Contacts between the two chains:
Residue S173 in the first protein contacts residue Y13 in the second protein (closest heavy-atom distance 3.4 Å).
Residue P174 in the first protein contacts residue C9 in the second protein (closest heavy-atom distance 3.9 Å).
Residue K181 in the first protein is in contact with residue G251 in the second protein (closest heavy-atom distance 3.9 Å).
Residue Q211 in the first protein interacts with residue A210 in the second protein (closest heavy-atom distance 3.7 Å).
Residue P174 in the first protein is in contact with residue A247 in the second protein (closest heavy-atom distance 3.8 Å).
Residue C9 in the first protein is in contact with residue P174 in the second protein (closest heavy-atom distance 3.9 Å).
Residue R185 in the first protein is in contact with residue G251 in the second protein (closest heavy-atom distance 2.9 Å).
Residue R165 in the first protein interacts with residue K5 in the second protein (closest heavy-atom distance 3.5 Å).
Residue K167 in the first protein is in contact with residue D14 in the second protein (closest heavy-atom distance 3.5 Å).
Residue Y13 in the first protein interacts with residue Y175 in the second protein (closest heavy-atom distance 3.9 Å).
Residue V177 in the first protein interacts with residue S244 in the second protein (closest heavy-atom distance 3.9 Å).
Residue Y10 in the first protein contacts residue Y175 in the second protein (closest heavy-atom distance 3.4 Å).
Residue S244 in the first protein contacts residue V177 in the second protein (closest heavy-atom distance 3.9 Å).
Residue G251 in the first protein is in contact with residue R185 in the second protein (closest heavy-atom distance 2.9 Å).
Residue S244 in the first protein contacts residue S173 in the second protein (closest heavy-atom distance 3.3 Å).
Residue S173 in the first protein is in contact with residue S244 in the second protein (closest heavy-atom distance 3.3 Å).
Residue S244 in the first protein interacts with residue Q211 in the second protein (closest heavy-atom distance 3.5 Å).
Residue Q211 in the first protein is in contact with residue I214 in the second protein (closest heavy-atom distance 4.0 Å).
Residue P174 in the first protein interacts with residue Y10 in the second protein (closest heavy-atom distance 3.5 Å).
Residue Y13 in the first protein is in contact with residue P174 in the second protein (closest heavy-atom distance 3.6 Å).
Residue K181 in the first protein contacts residue H248 in the second protein (closest heavy-atom distance 2.9 Å).
Residue K5 in the first protein interacts with residue R165 in the second protein (closest heavy-atom distance 3.5 Å).
Residue D8 in the first protein contacts residue R165 in the second protein (closest heavy-atom distance 3.2 Å).
Residue I214 in the first protein contacts residue Q211 in the second protein (closest heavy-atom distance 4.0 Å).
Residue N252 in the first protein is in contact with residue K181 in the second protein (closest heavy-atom distance 2.8 Å).
Residue C218 in the first protein interacts with residue N252 in the second protein (closest heavy-atom distance 3.5 Å).
Residue L178 in the first protein interacts with residue Y10 in the second protein (closest heavy-atom distance 3.4 Å).
Residue I170 in the first protein is in contact with residue Y13 in the second protein (closest heavy-atom distance 3.6 Å).
Residue Y175 in the first protein contacts residue Y10 in the second protein (closest heavy-atom distance 3.4 Å).
Residue G251 in the first protein interacts with residue K181 in the second protein (closest heavy-atom distance 3.9 Å).
Residue Y13 in the first protein interacts with residue S173 in the second protein (closest heavy-atom distance 3.4 Å).
Residue K172 in the first protein contacts residue S244 in the second protein (closest heavy-atom distance 3.4 Å).
Residue I243 in the first protein contacts residue P174 in the second protein (closest heavy-atom distance 3.7 Å).
Residue D14 in the first protein contacts residue K167 in the second protein (closest heavy-atom distance 3.5 Å).
Residue Y10 in the first protein contacts residue L178 in the second protein (closest heavy-atom distance 3.4 Å).
Residue A210 in the first protein contacts residue Q211 in the second protein (closest heavy-atom distance 3.7 Å).
Residue I214 in the first protein contacts residue S215 in the second protein (closest heavy-atom distance 3.6 Å).
Residue D14 in the first protein contacts residue Y175 in the second protein (closest heavy-atom distance 3.0 Å).
Residue Q211 in the first protein is in contact with residue Q211 in the second protein (closest heavy-atom distance 3.8 Å).
Residue A247 in the first protein contacts residue P174 in the second protein (closest heavy-atom distance 3.8 Å).
Residue Y10 in the first protein is in contact with residue R165 in the second protein (closest heavy-atom distance 3.6 Å).
Residue P174 in the first protein interacts with residue I243 in the second protein (closest heavy-atom distance 3.7 Å).
Residue R165 in the first protein contacts residue D8 in the second protein (closest heavy-atom distance 3.2 Å).
Residue H248 in the first protein is in contact with residue V177 in the second protein (closest heavy-atom distance 3.7 Å).
Residue Y175 in the first protein is in contact with residue D14 in the second protein (closest heavy-atom distance 3.0 Å).
Residue S244 in the first protein is in contact with residue P174 in the second protein (closest heavy-atom distance 3.5 Å).
Residue Y175 in the first protein interacts with residue Y13 in the second protein (closest heavy-atom distance 3.9 Å).
Residue R165 in the first protein is in contact with residue Y10 in the second protein (closest heavy-atom distance 3.6 Å).
Residue S215 in the first protein interacts with residue I214 in the second protein (closest heavy-atom distance 3.6 Å).
Residue V177 in the first protein contacts residue H248 in the second protein (closest heavy-atom distance 3.7 Å).
Residue K181 in the first protein interacts with residue N252 in the second protein (closest heavy-atom distance 2.8 Å).
Residue N252 in the first protein contacts residue C218 in the second protein (closest heavy-atom distance 3.5 Å).
Residue Y13 in the first protein contacts residue I170 in the second protein (closest heavy-atom distance 3.6 Å).
Residue S244 in the first protein is in contact with residue K172 in the second protein (closest heavy-atom distance 3.4 Å).
Residue Y10 in the first protein is in contact with residue P174 in the second protein (closest heavy-atom distance 3.5 Å).
Residue I214 in the first protein interacts with residue I214 in the second protein (closest heavy-atom distance 4.0 Å).
Residue Q211 in the first protein is in contact with residue S244 in the second protein (closest heavy-atom distance 3.5 Å).
Residue P174 in the first protein contacts residue Y13 in the second protein (closest heavy-atom distance 3.6 Å).
Residue P174 in the first protein is in contact with residue S244 in the second protein (closest heavy-atom distance 3.5 Å).
Residue H248 in the first protein interacts with residue K181 in the second protein (closest heavy-atom distance 2.9 Å).

This data describes a binding interaction between two proteins.

Sequence of the first protein:
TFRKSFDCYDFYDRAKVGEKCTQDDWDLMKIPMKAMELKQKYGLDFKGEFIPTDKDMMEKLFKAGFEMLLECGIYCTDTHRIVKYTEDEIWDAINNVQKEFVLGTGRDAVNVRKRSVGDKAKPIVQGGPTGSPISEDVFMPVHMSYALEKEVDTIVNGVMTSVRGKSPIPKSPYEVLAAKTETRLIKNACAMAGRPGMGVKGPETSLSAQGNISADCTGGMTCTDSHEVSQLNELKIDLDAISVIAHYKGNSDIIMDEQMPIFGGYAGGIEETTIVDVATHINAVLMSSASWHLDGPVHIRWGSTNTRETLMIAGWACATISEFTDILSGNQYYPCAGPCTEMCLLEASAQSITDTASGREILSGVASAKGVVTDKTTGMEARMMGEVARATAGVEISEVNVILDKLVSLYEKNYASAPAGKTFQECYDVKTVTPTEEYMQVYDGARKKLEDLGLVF

Sequence of the second protein:
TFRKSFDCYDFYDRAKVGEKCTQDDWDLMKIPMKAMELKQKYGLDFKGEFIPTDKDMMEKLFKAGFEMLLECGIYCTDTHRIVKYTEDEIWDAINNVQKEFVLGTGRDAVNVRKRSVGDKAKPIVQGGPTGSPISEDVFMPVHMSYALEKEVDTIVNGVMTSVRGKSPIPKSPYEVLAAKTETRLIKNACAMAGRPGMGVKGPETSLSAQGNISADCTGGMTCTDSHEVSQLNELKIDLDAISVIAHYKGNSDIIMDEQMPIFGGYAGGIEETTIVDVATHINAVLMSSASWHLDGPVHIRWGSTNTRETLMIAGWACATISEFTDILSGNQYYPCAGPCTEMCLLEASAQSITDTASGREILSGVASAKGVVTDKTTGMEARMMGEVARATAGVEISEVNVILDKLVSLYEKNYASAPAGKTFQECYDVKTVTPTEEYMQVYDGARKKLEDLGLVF